Contacts between the two chains:
Residue I321 in chain A interacts with residue I16 in chain B (closest heavy-atom distance 4.0 Å).
Residue L214 in chain A interacts with residue Q8 in chain B (closest heavy-atom distance 3.8 Å).
Residue L249 in chain A interacts with residue H9 in chain B (closest heavy-atom distance 3.8 Å).
Residue N226 in chain A interacts with residue N59 in chain B (closest heavy-atom distance 3.1 Å).
Residue K219 in chain A interacts with residue I7 in chain B (closest heavy-atom distance 3.6 Å).
Residue I218 in chain A is in contact with residue I7 in chain B (closest heavy-atom distance 4.2 Å).
Residue I225 in chain A interacts with residue Y62 in chain B (closest heavy-atom distance 4.1 Å).
Residue N226 in chain A contacts residue L63 in chain B (closest heavy-atom distance 4.4 Å).
Residue I321 in chain A is in contact with residue I12 in chain B (closest heavy-atom distance 3.7 Å).
Residue K246 in chain A interacts with residue D3 in chain B (closest heavy-atom distance 3.9 Å).
Residue F318 in chain A interacts with residue Q8 in chain B (closest heavy-atom distance 3.9 Å).
Residue P223 in chain A interacts with residue I51 in chain B (closest heavy-atom distance 4.0 Å).
Residue P223 in chain A contacts residue A14 in chain B (closest heavy-atom distance 3.8 Å).
Residue F224 in chain A interacts with residue G11 in chain B (closest heavy-atom distance 3.8 Å).
Residue F224 in chain A is in contact with residue F55 in chain B (closest heavy-atom distance 3.7 Å).
Residue I218 in chain A contacts residue G11 in chain B (closest heavy-atom distance 3.8 Å).
Residue F224 in chain A interacts with residue A14 in chain B (closest heavy-atom distance 3.9 Å).
Residue S325 in chain A interacts with residue L15 in chain B (closest heavy-atom distance 4.1 Å).
Residue N213 in chain A is in contact with residue K4 in chain B (closest heavy-atom distance 4.3 Å).
Residue F250 in chain A contacts residue H9 in chain B (closest heavy-atom distance 4.5 Å).
Residue P223 in chain A interacts with residue Y18 in chain B (closest heavy-atom distance 3.5 Å).
Residue N251 in chain A interacts with residue H9 in chain B (closest heavy-atom distance 3.1 Å).
Residue S215 in chain A is in contact with residue K4 in chain B (closest heavy-atom distance 3.2 Å).
Residue A222 in chain A interacts with residue L15 in chain B (closest heavy-atom distance 4.5 Å).
Residue L249 in chain A interacts with residue K6 in chain B (closest heavy-atom distance 3.6 Å).
Residue I218 in chain A is in contact with residue Q8 in chain B (closest heavy-atom distance 4.1 Å).
Residue I322 in chain A is in contact with residue Q8 in chain B (closest heavy-atom distance 4.5 Å).
Residue F318 in chain A contacts residue I12 in chain B (closest heavy-atom distance 3.5 Å).
Residue R227 in chain A is in contact with residue E10 in chain B (closest heavy-atom distance 3.4 Å).
Residue I322 in chain A interacts with residue I12 in chain B (closest heavy-atom distance 3.7 Å).
Residue L229 in chain A contacts residue L63 in chain B (closest heavy-atom distance 3.7 Å).
Residue A222 in chain A contacts residue G11 in chain B (closest heavy-atom distance 3.8 Å).
Residue I225 in chain A interacts with residue T58 in chain B (closest heavy-atom distance 3.9 Å).
Residue D252 in chain A is in contact with residue N17 in chain B (closest heavy-atom distance 4.6 Å).
Residue S248 in chain A contacts residue K6 in chain B (closest heavy-atom distance 4.9 Å).
Residue I225 in chain A is in contact with residue N59 in chain B (closest heavy-atom distance 3.2 Å).
Residue S215 in chain A is in contact with residue Q8 in chain B (closest heavy-atom distance 4.2 Å).
Residue I218 in chain A contacts residue I12 in chain B (closest heavy-atom distance 4.0 Å).
Residue P223 in chain A contacts residue G11 in chain B (closest heavy-atom distance 4.7 Å).
Residue F224 in chain A interacts with residue N59 in chain B (closest heavy-atom distance 4.0 Å).
Residue N251 in chain A is in contact with residue I13 in chain B (closest heavy-atom distance 3.4 Å).
Residue P223 in chain A is in contact with residue L15 in chain B (closest heavy-atom distance 3.6 Å).
Residue F224 in chain A interacts with residue I7 in chain B (closest heavy-atom distance 4.0 Å).
Residue P223 in chain A is in contact with residue F55 in chain B (closest heavy-atom distance 3.1 Å).
Residue I225 in chain A is in contact with residue F55 in chain B (closest heavy-atom distance 3.7 Å).
Residue R227 in chain A contacts residue I7 in chain B (closest heavy-atom distance 3.7 Å).
Residue F224 in chain A is in contact with residue E10 in chain B (closest heavy-atom distance 4.3 Å).
Residue I218 in chain A contacts residue L15 in chain B (closest heavy-atom distance 4.3 Å).
Residue L229 in chain A is in contact with residue Y62 in chain B (closest heavy-atom distance 3.9 Å).

The following describes two proteins that form a bound complex.

Sequence of chain A:
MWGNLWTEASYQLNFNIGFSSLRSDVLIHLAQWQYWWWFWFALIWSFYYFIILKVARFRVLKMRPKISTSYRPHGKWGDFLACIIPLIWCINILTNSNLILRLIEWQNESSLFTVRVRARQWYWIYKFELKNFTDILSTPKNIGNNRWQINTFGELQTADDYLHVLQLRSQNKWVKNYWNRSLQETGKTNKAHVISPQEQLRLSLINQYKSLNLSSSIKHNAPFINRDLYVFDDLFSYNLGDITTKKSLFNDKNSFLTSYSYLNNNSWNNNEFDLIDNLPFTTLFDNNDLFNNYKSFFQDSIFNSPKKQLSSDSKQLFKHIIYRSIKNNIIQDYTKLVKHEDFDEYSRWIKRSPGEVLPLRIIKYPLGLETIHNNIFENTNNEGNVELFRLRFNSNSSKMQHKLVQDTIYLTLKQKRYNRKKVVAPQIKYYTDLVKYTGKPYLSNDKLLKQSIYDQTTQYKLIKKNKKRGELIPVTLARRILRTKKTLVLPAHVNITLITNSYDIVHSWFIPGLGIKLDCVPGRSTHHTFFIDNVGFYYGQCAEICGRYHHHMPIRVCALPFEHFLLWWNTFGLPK

Sequence of chain B:
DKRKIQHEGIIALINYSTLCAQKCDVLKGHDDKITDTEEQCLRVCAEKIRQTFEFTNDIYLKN